Sequence of protein 1:
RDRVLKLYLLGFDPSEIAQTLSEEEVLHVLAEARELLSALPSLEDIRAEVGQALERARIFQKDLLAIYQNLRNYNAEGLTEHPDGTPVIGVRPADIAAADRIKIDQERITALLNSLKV

Sequence of protein 2:
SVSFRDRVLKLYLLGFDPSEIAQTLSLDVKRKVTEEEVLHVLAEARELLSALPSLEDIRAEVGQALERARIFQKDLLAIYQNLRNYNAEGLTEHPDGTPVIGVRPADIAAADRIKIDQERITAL

The following describes two proteins that form a bound complex.

Contacts between the two chains:
Residue L88 in protein 2 is in contact with residue I83 in protein 1 (closest heavy-atom distance 4.4 Å).
Residue D126 in protein 2 is in contact with residue A69 in protein 1 (closest heavy-atom distance 3.7 Å).
Residue R129 in protein 2 contacts residue R72 in protein 1 (closest heavy-atom distance 4.5 Å).
Residue I75 in protein 2 interacts with residue L18 in protein 1 (closest heavy-atom distance 3.5 Å).
Residue Q68 in protein 2 is in contact with residue L17 in protein 1 (closest heavy-atom distance 3.8 Å).
Residue I75 in protein 2 is in contact with residue K14 in protein 1 (closest heavy-atom distance 4.0 Å).
Residue Y91 in protein 2 interacts with residue I83 in protein 1 (closest heavy-atom distance 3.5 Å).
Residue Y84 in protein 2 contacts residue F76 in protein 1 (closest heavy-atom distance 3.5 Å).
Residue L81 in protein 2 contacts residue F76 in protein 1 (closest heavy-atom distance 3.9 Å).
Residue Q68 in protein 2 contacts residue L53 in protein 1 (closest heavy-atom distance 4.0 Å).
Residue P112 in protein 2 contacts residue I83 in protein 1 (closest heavy-atom distance 3.7 Å).
Residue R63 in protein 2 interacts with residue L56 in protein 1 (closest heavy-atom distance 3.7 Å).
Residue E71 in protein 2 contacts residue L17 in protein 1 (closest heavy-atom distance 3.5 Å).
Residue I75 in protein 2 contacts residue L13 in protein 1 (closest heavy-atom distance 4.9 Å).
Residue R74 in protein 2 is in contact with residue E65 in protein 1 (closest heavy-atom distance 2.7 Å).
Residue R63 in protein 2 contacts residue S54 in protein 1 (closest heavy-atom distance 3.3 Å).
Residue F76 in protein 2 is in contact with residue L18 in protein 1 (closest heavy-atom distance 4.9 Å).
Residue R72 in protein 2 is in contact with residue Y16 in protein 1 (closest heavy-atom distance 4.9 Å).
Residue I130 in protein 2 is in contact with residue V66 in protein 1 (closest heavy-atom distance 3.8 Å).
Residue L81 in protein 2 interacts with residue R72 in protein 1 (closest heavy-atom distance 4.3 Å).
Residue E71 in protein 2 contacts residue L13 in protein 1 (closest heavy-atom distance 4.4 Å).
Residue R63 in protein 2 is in contact with residue L53 in protein 1 (closest heavy-atom distance 3.4 Å).
Residue L133 in protein 2 contacts residue E65 in protein 1 (closest heavy-atom distance 4.3 Å).
Residue D120 in protein 2 interacts with residue E128 in protein 1 (closest heavy-atom distance 4.5 Å).
Residue L133 in protein 2 interacts with residue I62 in protein 1 (closest heavy-atom distance 4.0 Å).
Residue A64 in protein 2 contacts residue L53 in protein 1 (closest heavy-atom distance 4.7 Å).
Residue D79 in protein 2 contacts residue L18 in protein 1 (closest heavy-atom distance 4.8 Å).
Residue I130 in protein 2 is in contact with residue A69 in protein 1 (closest heavy-atom distance 3.8 Å).
Residue A64 in protein 2 contacts residue R50 in protein 1 (closest heavy-atom distance 4.1 Å).
Residue I130 in protein 2 contacts residue E65 in protein 1 (closest heavy-atom distance 4.6 Å).
Residue L133 in protein 2 interacts with residue P57 in protein 1 (closest heavy-atom distance 3.8 Å).
Residue D120 in protein 2 interacts with residue R121 in protein 1 (closest heavy-atom distance 4.8 Å).
Residue A113 in protein 2 interacts with residue R121 in protein 1 (closest heavy-atom distance 3.2 Å).
Residue L88 in protein 2 contacts residue D79 in protein 1 (closest heavy-atom distance 3.5 Å).
Residue E65 in protein 2 interacts with residue R50 in protein 1 (closest heavy-atom distance 3.7 Å).
Residue G67 in protein 2 contacts residue L53 in protein 1 (closest heavy-atom distance 3.6 Å).
Residue I115 in protein 2 is in contact with residue I83 in protein 1 (closest heavy-atom distance 4.0 Å).
Residue Q127 in protein 2 contacts residue E128 in protein 1 (closest heavy-atom distance 2.8 Å).
Residue I115 in protein 2 interacts with residue L80 in protein 1 (closest heavy-atom distance 4.4 Å).
Residue A119 in protein 2 interacts with residue F76 in protein 1 (closest heavy-atom distance 4.1 Å).
Residue G97 in protein 2 contacts residue P106 in protein 1 (closest heavy-atom distance 4.8 Å).
Residue Y91 in protein 2 contacts residue N86 in protein 1 (closest heavy-atom distance 3.8 Å).
Residue E71 in protein 2 interacts with residue L53 in protein 1 (closest heavy-atom distance 4.4 Å).
Residue E60 in protein 2 interacts with residue S54 in protein 1 (closest heavy-atom distance 3.7 Å).
Residue Q77 in protein 2 interacts with residue R72 in protein 1 (closest heavy-atom distance 3.9 Å).
Residue A117 in protein 2 contacts residue R121 in protein 1 (closest heavy-atom distance 3.2 Å).
Residue A116 in protein 2 is in contact with residue L80 in protein 1 (closest heavy-atom distance 3.7 Å).
Residue R129 in protein 2 contacts residue E65 in protein 1 (closest heavy-atom distance 3.7 Å).
Residue I75 in protein 2 interacts with residue L17 in protein 1 (closest heavy-atom distance 3.6 Å).
Residue R72 in protein 2 interacts with residue L17 in protein 1 (closest heavy-atom distance 3.3 Å).
Residue Q68 in protein 2 is in contact with residue Y16 in protein 1 (closest heavy-atom distance 3.7 Å).
Residue A116 in protein 2 interacts with residue R121 in protein 1 (closest heavy-atom distance 3.6 Å).
Residue E96 in protein 2 interacts with residue T105 in protein 1 (closest heavy-atom distance 4.3 Å).
Residue Q68 in protein 2 contacts residue R50 in protein 1 (closest heavy-atom distance 3.3 Å).
Residue I122 in protein 2 is in contact with residue R72 in protein 1 (closest heavy-atom distance 4.3 Å).
Residue I122 in protein 2 interacts with residue F76 in protein 1 (closest heavy-atom distance 3.6 Å).
Residue D126 in protein 2 contacts residue R72 in protein 1 (closest heavy-atom distance 3.0 Å).
Residue A64 in protein 2 contacts residue S54 in protein 1 (closest heavy-atom distance 3.2 Å).
Residue A119 in protein 2 is in contact with residue L80 in protein 1 (closest heavy-atom distance 4.8 Å).
Residue Y84 in protein 2 contacts residue D79 in protein 1 (closest heavy-atom distance 3.0 Å).